Sequence of the second protein:
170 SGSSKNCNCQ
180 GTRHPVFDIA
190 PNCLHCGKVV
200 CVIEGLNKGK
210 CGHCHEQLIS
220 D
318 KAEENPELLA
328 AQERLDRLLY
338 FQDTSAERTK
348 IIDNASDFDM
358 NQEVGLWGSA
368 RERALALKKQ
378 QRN

Sequence of the first protein:
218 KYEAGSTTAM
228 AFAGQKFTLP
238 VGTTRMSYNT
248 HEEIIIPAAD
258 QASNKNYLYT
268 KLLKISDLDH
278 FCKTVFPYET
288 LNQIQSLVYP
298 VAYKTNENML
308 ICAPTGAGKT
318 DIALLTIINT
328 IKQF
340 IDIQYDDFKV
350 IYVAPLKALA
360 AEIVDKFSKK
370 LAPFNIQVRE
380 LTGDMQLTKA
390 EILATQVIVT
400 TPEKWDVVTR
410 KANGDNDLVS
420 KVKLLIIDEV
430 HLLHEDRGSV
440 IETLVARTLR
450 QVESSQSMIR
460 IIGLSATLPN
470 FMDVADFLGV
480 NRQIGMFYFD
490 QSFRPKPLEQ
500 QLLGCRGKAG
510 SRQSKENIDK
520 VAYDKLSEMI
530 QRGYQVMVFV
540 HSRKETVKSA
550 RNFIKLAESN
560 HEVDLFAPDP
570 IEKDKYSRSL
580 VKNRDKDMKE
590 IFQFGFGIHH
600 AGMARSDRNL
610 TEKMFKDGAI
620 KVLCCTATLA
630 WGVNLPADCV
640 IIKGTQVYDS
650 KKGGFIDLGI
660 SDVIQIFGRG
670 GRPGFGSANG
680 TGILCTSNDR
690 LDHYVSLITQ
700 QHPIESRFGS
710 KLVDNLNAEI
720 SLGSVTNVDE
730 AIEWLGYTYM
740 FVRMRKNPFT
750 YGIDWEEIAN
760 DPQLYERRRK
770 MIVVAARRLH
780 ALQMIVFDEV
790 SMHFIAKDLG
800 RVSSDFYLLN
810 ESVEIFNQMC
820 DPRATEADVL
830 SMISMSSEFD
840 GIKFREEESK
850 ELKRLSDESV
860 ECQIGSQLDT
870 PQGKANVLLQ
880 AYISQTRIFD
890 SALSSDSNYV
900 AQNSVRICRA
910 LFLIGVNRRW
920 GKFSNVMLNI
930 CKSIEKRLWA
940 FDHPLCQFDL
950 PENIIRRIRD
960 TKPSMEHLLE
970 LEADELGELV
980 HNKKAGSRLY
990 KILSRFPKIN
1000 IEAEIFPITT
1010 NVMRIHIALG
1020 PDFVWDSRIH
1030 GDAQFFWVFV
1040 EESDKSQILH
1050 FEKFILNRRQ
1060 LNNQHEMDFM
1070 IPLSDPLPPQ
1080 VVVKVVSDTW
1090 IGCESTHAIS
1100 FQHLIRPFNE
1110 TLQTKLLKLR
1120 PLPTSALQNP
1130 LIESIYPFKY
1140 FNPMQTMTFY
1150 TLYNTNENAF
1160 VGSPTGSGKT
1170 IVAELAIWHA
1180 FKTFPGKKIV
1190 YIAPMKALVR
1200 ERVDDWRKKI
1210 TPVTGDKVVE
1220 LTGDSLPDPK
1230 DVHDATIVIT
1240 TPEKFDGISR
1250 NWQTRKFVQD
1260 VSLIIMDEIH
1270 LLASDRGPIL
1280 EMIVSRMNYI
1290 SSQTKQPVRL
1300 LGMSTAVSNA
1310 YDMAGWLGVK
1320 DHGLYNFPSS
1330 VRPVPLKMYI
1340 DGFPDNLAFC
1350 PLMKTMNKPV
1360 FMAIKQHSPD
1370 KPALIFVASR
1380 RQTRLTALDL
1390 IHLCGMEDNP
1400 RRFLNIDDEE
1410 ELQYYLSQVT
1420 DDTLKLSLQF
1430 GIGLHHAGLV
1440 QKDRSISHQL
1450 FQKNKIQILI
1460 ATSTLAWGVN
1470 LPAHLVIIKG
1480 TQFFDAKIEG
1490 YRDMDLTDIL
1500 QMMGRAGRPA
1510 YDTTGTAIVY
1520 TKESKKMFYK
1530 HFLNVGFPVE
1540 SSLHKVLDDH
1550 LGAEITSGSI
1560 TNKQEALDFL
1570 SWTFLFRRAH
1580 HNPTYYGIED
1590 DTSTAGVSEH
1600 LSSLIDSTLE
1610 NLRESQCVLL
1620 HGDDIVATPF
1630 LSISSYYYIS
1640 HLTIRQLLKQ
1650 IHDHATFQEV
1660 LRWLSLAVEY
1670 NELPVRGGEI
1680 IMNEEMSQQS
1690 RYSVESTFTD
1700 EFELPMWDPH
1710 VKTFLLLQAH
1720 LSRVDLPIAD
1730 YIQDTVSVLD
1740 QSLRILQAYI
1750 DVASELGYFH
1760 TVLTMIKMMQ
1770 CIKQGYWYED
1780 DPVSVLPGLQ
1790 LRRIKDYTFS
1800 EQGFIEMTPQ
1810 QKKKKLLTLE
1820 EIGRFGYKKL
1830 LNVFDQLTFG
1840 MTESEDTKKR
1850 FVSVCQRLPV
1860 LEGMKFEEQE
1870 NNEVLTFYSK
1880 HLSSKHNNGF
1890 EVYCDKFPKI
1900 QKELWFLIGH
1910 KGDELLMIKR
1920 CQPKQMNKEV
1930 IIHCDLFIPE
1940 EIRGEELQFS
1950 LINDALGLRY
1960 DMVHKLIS

The following describes two proteins that form a bound complex.

Residue-level contacts at the interface:
Residue Q817 in the first protein contacts residue D356 in the second protein (closest heavy-atom distance 2.9 Å).
Residue Y1149 in the first protein is in contact with residue C195 in the second protein (closest heavy-atom distance 3.2 Å).
Residue I1339 in the first protein is in contact with residue D350 in the second protein (closest heavy-atom distance 3.4 Å).
Residue H1321 in the first protein is in contact with residue N177 in the second protein (closest heavy-atom distance 3.3 Å).
Residue E810 in the first protein contacts residue Q377 in the second protein (closest heavy-atom distance 2.2 Å).
Residue Q817 in the first protein is in contact with residue R370 in the second protein (closest heavy-atom distance 3.0 Å).
Residue I814 in the first protein interacts with residue R370 in the second protein (closest heavy-atom distance 2.6 Å).
Residue L1115 in the first protein interacts with residue L336 in the second protein (closest heavy-atom distance 3.5 Å).
Residue Y1149 in the first protein interacts with residue K197 in the second protein (closest heavy-atom distance 3.8 Å).
Residue D797 in the first protein interacts with residue A352 in the second protein (closest heavy-atom distance 3.1 Å).
Residue K796 in the first protein is in contact with residue N351 in the second protein (closest heavy-atom distance 3.6 Å).
Residue L1118 in the first protein interacts with residue L332 in the second protein (closest heavy-atom distance 3.5 Å).
Residue T1154 in the first protein is in contact with residue K197 in the second protein (closest heavy-atom distance 3.6 Å).
Residue N1153 in the first protein is in contact with residue H212 in the second protein (closest heavy-atom distance 3.5 Å).
Residue C819 in the first protein interacts with residue D356 in the second protein (closest heavy-atom distance 3.5 Å).
Residue P1332 in the first protein is in contact with residue R334 in the second protein (closest heavy-atom distance 3.8 Å).
Residue R1119 in the first protein interacts with residue P190 in the second protein (closest heavy-atom distance 3.6 Å).
Residue N816 in the first protein is in contact with residue D356 in the second protein (closest heavy-atom distance 2.9 Å).
Residue Y1139 in the first protein interacts with residue R331 in the second protein (closest heavy-atom distance 3.2 Å).
Residue Q782 in the first protein interacts with residue F355 in the second protein (closest heavy-atom distance 3.6 Å).
Residue L1121 in the first protein contacts residue C192 in the second protein (closest heavy-atom distance 3.2 Å).
Residue L1121 in the first protein interacts with residue L193 in the second protein (closest heavy-atom distance 3.8 Å).
Residue D1340 in the first protein interacts with residue N351 in the second protein (closest heavy-atom distance 3.4 Å).
Residue K1138 in the first protein interacts with residue N322 in the second protein (closest heavy-atom distance 3.0 Å).
Residue P1142 in the first protein is in contact with residue L332 in the second protein (closest heavy-atom distance 3.8 Å).
Residue L1118 in the first protein contacts residue P190 in the second protein (closest heavy-atom distance 3.8 Å).
Residue Y1338 in the first protein interacts with residue I349 in the second protein (closest heavy-atom distance 3.5 Å).
Residue E813 in the first protein is in contact with residue R370 in the second protein (closest heavy-atom distance 2.2 Å).
Residue L1121 in the first protein interacts with residue G196 in the second protein (closest heavy-atom distance 3.4 Å).
Residue K1529 in the first protein contacts residue I348 in the second protein (closest heavy-atom distance 3.4 Å).
Residue K1525 in the first protein contacts residue D350 in the second protein (closest heavy-atom distance 3.6 Å).
Residue M818 in the first protein interacts with residue A367 in the second protein (closest heavy-atom distance 3.7 Å).
Residue P1334 in the first protein is in contact with residue R345 in the second protein (closest heavy-atom distance 3.4 Å).
Residue A1125 in the first protein interacts with residue L193 in the second protein (closest heavy-atom distance 3.4 Å).
Residue L1121 in the first protein interacts with residue N191 in the second protein (closest heavy-atom distance 3.3 Å).
Residue M1337 in the first protein is in contact with residue I348 in the second protein (closest heavy-atom distance 3.5 Å).
Residue L1116 in the first protein interacts with residue P190 in the second protein (closest heavy-atom distance 3.8 Å).
Residue K1117 in the first protein is in contact with residue N191 in the second protein (closest heavy-atom distance 3.0 Å).
Residue K1138 in the first protein interacts with residue E324 in the second protein (closest heavy-atom distance 3.3 Å).
Residue K1138 in the first protein contacts residue L325 in the second protein (closest heavy-atom distance 3.1 Å).
Residue R1119 in the first protein interacts with residue N191 in the second protein (closest heavy-atom distance 2.3 Å).
Residue Q817 in the first protein contacts residue G362 in the second protein (closest heavy-atom distance 3.3 Å).
Residue M818 in the first protein contacts residue R370 in the second protein (closest heavy-atom distance 3.2 Å).
Residue K1114 in the first protein interacts with residue L336 in the second protein (closest heavy-atom distance 3.7 Å).
Residue K1529 in the first protein interacts with residue D350 in the second protein (closest heavy-atom distance 3.2 Å).
Residue P1122 in the first protein is in contact with residue L325 in the second protein (closest heavy-atom distance 3.7 Å).
Residue Q817 in the first protein interacts with residue N358 in the second protein (closest heavy-atom distance 2.7 Å).
Residue Q782 in the first protein is in contact with residue D354 in the second protein (closest heavy-atom distance 3.0 Å).
Residue N1153 in the first protein contacts residue K197 in the second protein (closest heavy-atom distance 3.3 Å).
Residue I1339 in the first protein contacts residue I348 in the second protein (closest heavy-atom distance 3.7 Å).
Residue R1119 in the first protein interacts with residue I188 in the second protein (closest heavy-atom distance 3.4 Å).
Residue V1330 in the first protein is in contact with residue L335 in the second protein (closest heavy-atom distance 3.7 Å).
Residue T1150 in the first protein interacts with residue K197 in the second protein (closest heavy-atom distance 3.5 Å).
Residue R917 in the first protein contacts residue D354 in the second protein (closest heavy-atom distance 2.9 Å).
Residue Q1127 in the first protein contacts residue H194 in the second protein (closest heavy-atom distance 3.0 Å).
Residue N1533 in the first protein interacts with residue T346 in the second protein (closest heavy-atom distance 2.5 Å).
Residue P1142 in the first protein is in contact with residue R331 in the second protein (closest heavy-atom distance 3.3 Å).
Residue K1114 in the first protein is in contact with residue Q339 in the second protein (closest heavy-atom distance 3.6 Å).
Residue T1113 in the first protein contacts residue Q339 in the second protein (closest heavy-atom distance 3.3 Å).
Residue R1119 in the first protein is in contact with residue A189 in the second protein (closest heavy-atom distance 3.3 Å).